These two protein chains interact to form a complex.

Sequence of the second protein:
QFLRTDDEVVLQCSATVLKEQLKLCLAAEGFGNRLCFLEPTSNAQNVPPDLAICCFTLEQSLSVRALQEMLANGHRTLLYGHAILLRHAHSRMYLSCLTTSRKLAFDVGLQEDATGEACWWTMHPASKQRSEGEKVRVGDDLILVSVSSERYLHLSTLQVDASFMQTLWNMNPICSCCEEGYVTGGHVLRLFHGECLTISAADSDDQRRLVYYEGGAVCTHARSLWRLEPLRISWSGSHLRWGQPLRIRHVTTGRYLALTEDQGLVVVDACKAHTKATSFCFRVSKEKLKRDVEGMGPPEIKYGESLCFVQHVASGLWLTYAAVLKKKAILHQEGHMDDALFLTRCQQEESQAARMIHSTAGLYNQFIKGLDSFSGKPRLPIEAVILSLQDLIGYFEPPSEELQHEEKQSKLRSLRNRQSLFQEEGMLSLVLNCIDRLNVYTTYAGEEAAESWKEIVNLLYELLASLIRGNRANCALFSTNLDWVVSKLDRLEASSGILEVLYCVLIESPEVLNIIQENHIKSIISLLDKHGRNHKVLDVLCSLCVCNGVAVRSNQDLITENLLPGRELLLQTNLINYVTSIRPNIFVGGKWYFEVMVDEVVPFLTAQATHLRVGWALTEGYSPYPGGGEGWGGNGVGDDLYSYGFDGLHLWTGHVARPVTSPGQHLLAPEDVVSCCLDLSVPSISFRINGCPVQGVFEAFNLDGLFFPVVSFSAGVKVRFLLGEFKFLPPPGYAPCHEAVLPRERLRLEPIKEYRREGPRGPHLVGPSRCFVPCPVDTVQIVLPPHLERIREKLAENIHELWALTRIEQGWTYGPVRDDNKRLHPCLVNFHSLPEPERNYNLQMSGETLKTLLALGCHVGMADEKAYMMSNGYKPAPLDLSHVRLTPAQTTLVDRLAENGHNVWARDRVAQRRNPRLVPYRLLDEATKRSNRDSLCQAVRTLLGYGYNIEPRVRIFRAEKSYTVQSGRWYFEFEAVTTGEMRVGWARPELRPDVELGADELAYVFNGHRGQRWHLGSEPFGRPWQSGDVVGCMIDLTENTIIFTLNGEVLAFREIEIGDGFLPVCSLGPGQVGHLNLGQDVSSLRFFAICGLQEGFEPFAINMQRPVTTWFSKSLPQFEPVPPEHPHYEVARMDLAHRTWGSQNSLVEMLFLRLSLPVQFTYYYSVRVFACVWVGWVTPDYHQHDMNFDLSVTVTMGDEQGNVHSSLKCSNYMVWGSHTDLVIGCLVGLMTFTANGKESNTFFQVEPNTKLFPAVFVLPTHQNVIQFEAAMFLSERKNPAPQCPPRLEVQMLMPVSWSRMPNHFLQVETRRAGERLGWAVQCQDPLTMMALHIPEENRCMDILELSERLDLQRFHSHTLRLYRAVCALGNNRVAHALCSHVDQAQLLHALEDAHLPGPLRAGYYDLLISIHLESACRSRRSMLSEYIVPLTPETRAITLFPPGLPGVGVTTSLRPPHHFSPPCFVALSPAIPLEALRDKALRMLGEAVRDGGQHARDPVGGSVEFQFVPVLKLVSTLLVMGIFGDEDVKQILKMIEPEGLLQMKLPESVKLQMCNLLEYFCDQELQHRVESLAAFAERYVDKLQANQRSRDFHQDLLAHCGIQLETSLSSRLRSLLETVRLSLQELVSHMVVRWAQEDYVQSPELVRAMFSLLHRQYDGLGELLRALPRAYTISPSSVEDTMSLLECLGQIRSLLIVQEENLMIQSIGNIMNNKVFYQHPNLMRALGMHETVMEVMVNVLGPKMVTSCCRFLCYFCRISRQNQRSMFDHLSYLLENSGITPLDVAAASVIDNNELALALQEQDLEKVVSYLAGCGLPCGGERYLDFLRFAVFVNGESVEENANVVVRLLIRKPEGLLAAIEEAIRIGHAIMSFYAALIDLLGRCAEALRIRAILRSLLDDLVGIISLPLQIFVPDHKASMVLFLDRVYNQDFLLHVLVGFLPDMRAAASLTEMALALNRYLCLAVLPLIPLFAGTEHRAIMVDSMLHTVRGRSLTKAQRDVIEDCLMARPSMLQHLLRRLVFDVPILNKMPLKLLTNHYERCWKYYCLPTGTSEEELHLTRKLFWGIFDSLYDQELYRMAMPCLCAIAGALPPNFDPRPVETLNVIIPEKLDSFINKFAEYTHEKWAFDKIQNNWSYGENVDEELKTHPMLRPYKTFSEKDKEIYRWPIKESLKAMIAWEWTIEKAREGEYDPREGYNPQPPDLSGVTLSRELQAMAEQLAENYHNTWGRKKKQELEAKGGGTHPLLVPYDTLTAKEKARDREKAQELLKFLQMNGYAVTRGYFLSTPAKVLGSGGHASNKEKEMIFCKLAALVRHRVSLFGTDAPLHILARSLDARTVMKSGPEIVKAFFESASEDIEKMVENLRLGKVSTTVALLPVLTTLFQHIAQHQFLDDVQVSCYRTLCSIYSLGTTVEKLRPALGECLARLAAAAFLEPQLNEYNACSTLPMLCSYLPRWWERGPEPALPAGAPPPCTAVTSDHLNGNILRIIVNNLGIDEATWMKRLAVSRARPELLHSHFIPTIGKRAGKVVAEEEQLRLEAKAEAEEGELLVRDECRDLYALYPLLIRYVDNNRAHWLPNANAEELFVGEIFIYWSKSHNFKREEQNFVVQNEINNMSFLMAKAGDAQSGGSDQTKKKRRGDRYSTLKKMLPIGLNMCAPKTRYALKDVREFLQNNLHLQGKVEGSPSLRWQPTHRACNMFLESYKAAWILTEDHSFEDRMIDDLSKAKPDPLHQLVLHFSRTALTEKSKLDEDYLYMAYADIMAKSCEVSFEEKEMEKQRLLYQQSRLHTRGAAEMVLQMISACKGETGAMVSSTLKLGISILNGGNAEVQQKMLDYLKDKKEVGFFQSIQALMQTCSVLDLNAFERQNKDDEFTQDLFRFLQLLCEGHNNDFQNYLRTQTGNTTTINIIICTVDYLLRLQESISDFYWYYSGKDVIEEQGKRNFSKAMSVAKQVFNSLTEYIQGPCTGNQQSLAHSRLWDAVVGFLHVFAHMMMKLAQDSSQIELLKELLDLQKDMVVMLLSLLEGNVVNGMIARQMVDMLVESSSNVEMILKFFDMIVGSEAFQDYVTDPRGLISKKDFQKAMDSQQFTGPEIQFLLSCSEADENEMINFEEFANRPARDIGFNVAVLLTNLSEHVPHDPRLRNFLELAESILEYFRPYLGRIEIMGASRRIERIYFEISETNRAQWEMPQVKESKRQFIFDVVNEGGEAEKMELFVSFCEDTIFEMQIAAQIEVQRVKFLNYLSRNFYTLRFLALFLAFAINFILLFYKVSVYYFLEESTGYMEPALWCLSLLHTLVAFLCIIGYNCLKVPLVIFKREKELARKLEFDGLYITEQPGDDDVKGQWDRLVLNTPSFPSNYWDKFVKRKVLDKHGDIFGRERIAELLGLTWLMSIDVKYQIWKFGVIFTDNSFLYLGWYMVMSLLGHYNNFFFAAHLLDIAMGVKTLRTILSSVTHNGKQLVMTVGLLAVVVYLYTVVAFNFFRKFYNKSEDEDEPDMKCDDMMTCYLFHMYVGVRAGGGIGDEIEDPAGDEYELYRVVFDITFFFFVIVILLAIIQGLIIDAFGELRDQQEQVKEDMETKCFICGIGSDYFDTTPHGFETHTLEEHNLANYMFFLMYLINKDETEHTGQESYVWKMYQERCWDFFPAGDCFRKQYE

Sequence of the first protein:
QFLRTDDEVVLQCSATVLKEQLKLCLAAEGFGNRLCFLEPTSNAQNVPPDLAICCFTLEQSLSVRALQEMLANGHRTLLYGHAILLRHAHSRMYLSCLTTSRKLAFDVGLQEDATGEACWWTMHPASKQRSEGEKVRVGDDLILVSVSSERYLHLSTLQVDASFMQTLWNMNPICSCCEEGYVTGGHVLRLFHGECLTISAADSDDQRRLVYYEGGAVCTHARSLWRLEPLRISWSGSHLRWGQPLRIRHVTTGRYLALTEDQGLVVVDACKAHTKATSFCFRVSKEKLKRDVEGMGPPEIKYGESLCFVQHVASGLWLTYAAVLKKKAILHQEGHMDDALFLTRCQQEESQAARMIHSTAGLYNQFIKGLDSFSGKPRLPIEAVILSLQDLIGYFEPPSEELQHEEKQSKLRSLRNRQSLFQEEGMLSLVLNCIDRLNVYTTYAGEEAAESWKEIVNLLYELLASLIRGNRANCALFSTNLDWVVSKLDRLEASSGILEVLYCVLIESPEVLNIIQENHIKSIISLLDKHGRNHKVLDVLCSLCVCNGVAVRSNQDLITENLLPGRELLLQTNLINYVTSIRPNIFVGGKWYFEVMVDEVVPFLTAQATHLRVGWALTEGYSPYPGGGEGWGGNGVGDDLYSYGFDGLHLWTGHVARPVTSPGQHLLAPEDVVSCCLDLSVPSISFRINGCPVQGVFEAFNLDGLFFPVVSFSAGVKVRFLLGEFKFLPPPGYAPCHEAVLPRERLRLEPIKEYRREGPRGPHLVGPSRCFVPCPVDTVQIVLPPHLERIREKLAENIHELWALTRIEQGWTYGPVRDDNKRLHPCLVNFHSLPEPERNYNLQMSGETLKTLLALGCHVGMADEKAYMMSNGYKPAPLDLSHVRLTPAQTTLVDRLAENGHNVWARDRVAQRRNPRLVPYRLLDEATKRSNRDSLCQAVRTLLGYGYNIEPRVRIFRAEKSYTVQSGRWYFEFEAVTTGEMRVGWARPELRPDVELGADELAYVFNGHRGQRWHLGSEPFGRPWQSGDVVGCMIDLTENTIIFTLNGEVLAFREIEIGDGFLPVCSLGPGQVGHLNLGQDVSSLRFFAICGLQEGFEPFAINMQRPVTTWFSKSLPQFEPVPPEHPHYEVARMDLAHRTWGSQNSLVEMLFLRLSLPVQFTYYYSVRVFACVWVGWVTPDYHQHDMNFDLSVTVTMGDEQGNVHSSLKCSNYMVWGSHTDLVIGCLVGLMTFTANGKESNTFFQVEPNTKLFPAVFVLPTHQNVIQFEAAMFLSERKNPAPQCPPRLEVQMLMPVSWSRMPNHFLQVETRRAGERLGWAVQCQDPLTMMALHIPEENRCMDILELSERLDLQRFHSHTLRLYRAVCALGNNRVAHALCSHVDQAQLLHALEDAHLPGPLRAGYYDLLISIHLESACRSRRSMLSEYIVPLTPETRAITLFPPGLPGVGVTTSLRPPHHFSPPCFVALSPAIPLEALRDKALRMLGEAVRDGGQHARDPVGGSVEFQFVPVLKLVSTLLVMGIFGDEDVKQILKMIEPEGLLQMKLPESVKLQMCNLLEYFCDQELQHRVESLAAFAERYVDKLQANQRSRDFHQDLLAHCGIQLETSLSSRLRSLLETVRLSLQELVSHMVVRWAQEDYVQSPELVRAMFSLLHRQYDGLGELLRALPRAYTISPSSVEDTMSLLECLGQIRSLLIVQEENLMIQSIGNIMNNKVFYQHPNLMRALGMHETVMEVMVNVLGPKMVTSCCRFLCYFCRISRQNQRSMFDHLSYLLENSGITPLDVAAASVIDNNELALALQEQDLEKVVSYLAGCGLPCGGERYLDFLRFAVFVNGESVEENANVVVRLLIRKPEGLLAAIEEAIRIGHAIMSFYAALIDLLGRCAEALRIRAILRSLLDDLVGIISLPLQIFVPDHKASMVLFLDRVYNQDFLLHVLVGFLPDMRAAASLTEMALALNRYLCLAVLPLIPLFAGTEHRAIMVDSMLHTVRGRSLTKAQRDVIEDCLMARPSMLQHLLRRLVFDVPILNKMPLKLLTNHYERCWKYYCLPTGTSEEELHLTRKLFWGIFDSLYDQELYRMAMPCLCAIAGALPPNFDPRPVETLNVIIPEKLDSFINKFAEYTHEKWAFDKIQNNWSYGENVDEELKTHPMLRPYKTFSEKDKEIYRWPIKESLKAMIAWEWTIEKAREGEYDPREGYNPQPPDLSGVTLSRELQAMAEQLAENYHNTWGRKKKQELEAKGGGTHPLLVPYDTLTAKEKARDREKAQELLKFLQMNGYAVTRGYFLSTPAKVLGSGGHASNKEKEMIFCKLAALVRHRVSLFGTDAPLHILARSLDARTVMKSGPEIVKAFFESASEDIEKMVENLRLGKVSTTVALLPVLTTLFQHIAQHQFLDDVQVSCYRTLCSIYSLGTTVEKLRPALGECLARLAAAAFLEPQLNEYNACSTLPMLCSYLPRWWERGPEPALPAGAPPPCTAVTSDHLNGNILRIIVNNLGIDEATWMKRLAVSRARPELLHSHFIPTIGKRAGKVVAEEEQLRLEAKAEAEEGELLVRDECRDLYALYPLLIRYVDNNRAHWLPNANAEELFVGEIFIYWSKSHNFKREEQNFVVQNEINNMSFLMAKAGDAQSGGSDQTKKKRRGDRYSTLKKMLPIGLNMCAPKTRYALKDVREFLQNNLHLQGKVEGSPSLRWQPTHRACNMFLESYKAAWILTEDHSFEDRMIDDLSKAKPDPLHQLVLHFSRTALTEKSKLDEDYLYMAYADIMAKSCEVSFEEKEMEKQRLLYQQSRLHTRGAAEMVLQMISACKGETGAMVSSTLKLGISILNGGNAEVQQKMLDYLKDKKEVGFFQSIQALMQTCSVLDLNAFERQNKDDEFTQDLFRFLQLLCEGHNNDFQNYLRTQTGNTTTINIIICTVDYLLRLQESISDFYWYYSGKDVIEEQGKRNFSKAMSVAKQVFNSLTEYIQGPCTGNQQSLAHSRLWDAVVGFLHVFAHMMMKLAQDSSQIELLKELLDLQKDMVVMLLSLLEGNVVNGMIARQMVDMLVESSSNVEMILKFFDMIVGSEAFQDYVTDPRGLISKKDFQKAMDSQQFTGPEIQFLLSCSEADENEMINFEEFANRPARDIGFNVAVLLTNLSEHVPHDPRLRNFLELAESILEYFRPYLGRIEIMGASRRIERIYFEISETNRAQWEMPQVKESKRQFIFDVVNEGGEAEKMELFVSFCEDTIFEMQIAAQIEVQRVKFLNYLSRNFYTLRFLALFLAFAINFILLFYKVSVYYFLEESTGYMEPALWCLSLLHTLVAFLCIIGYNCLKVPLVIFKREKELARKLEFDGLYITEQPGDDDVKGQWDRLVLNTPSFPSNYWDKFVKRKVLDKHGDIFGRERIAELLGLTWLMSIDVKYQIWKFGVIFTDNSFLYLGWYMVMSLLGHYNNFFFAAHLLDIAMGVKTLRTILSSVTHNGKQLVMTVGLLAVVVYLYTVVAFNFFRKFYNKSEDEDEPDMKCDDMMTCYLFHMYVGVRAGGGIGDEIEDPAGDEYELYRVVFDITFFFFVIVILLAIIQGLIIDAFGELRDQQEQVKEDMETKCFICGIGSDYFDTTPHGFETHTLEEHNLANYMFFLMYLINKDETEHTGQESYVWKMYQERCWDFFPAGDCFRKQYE

Contacts between the two chains:
Residue K162 in the second protein interacts with residue D3987 in the first protein (closest heavy-atom distance 2.5 Å).
Residue L4935 in the second protein is in contact with residue F4940 in the first protein (closest heavy-atom distance 3.4 Å).
Residue S158 in the second protein contacts residue R3984 in the first protein (closest heavy-atom distance 3.2 Å).
Residue R157 in the second protein interacts with residue M384 in the first protein (closest heavy-atom distance 3.2 Å).
Residue R4860 in the second protein interacts with residue V4582 in the first protein (closest heavy-atom distance 2.9 Å).
Residue R178 in the second protein contacts residue S2459 in the first protein (closest heavy-atom distance 3.3 Å).
Residue D1207 in the second protein contacts residue D3501 in the first protein (closest heavy-atom distance 3.5 Å).
Residue F195 in the second protein contacts residue I2358 in the first protein (closest heavy-atom distance 2.8 Å).
Residue D168 in the second protein is in contact with residue H383 in the first protein (closest heavy-atom distance 3.3 Å).
Residue F4732 in the second protein interacts with residue S4099 in the first protein (closest heavy-atom distance 3.3 Å).
Residue E4942 in the second protein is in contact with residue R4944 in the first protein (closest heavy-atom distance 3.4 Å).
Residue M4879 in the second protein interacts with residue L4577 in the first protein (closest heavy-atom distance 2.8 Å).
Residue G4941 in the second protein contacts residue R4944 in the first protein (closest heavy-atom distance 3.4 Å).
Residue D4877 in the second protein interacts with residue K4581 in the first protein (closest heavy-atom distance 3.1 Å).
Residue F4856 in the second protein interacts with residue K4581 in the first protein (closest heavy-atom distance 3.4 Å).
Residue Q156 in the second protein contacts residue D385 in the first protein (closest heavy-atom distance 3.0 Å).
Residue E159 in the second protein is in contact with residue E3928 in the first protein (closest heavy-atom distance 2.8 Å).
Residue K162 in the second protein interacts with residue E4050 in the first protein (closest heavy-atom distance 2.3 Å).
Residue V4914 in the second protein is in contact with residue Y4888 in the first protein (closest heavy-atom distance 3.4 Å).
Residue M4839 in the second protein is in contact with residue T4822 in the first protein (closest heavy-atom distance 3.3 Å).
Residue E80 in the second protein is in contact with residue S3938 in the first protein (closest heavy-atom distance 3.4 Å).
Residue R4860 in the second protein contacts residue Y4629 in the first protein (closest heavy-atom distance 3.0 Å).
Residue Q4836 in the second protein is in contact with residue T4825 in the first protein (closest heavy-atom distance 3.1 Å).
Residue D4938 in the second protein interacts with residue G4941 in the first protein (closest heavy-atom distance 3.1 Å).
Residue D4938 in the second protein interacts with residue R4944 in the first protein (closest heavy-atom distance 3.1 Å).
Residue I4931 in the second protein is in contact with residue F4940 in the first protein (closest heavy-atom distance 3.4 Å).
Residue G4934 in the second protein interacts with residue F4940 in the first protein (closest heavy-atom distance 3.2 Å).
Residue L4843 in the second protein interacts with residue L4827 in the first protein (closest heavy-atom distance 3.3 Å).
Residue F133 in the second protein is in contact with residue S2459 in the first protein (closest heavy-atom distance 3.5 Å).
Residue D4938 in the second protein contacts residue F4940 in the first protein (closest heavy-atom distance 3.0 Å).
Residue Q4836 in the second protein contacts residue I4826 in the first protein (closest heavy-atom distance 2.9 Å).
Residue I4731 in the second protein is in contact with residue S4099 in the first protein (closest heavy-atom distance 2.6 Å).
Residue M4880 in the second protein is in contact with residue L4578 in the first protein (closest heavy-atom distance 3.4 Å).
Residue R76 in the second protein contacts residue W3935 in the first protein (closest heavy-atom distance 3.5 Å).
Residue G4934 in the second protein contacts residue I4937 in the first protein (closest heavy-atom distance 2.7 Å).
Residue G4898 in the second protein interacts with residue Y4888 in the first protein (closest heavy-atom distance 3.1 Å).
Residue R76 in the second protein is in contact with residue E3848 in the first protein (closest heavy-atom distance 2.8 Å).
Residue V174 in the second protein is in contact with residue R2452 in the first protein (closest heavy-atom distance 3.3 Å).
Residue D4917 in the second protein is in contact with residue Y4888 in the first protein (closest heavy-atom distance 2.6 Å).
Residue Q4933 in the second protein interacts with residue Q4933 in the first protein (closest heavy-atom distance 3.1 Å).
Residue G4895 in the second protein is in contact with residue R4892 in the first protein (closest heavy-atom distance 2.6 Å).
Residue M4839 in the second protein interacts with residue L4823 in the first protein (closest heavy-atom distance 2.9 Å).
Residue Y4849 in the second protein interacts with residue L4813 in the first protein (closest heavy-atom distance 3.2 Å).
Residue D4878 in the second protein interacts with residue K4581 in the first protein (closest heavy-atom distance 3.4 Å).
Residue E80 in the second protein contacts residue G3939 in the first protein (closest heavy-atom distance 3.4 Å).
Residue Q1220 in the second protein contacts residue A3484 in the first protein (closest heavy-atom distance 3.1 Å).
Residue Y179 in the second protein is in contact with residue R2359 in the first protein (closest heavy-atom distance 3.3 Å).
Residue L131 in the second protein interacts with residue S2459 in the first protein (closest heavy-atom distance 3.2 Å).
Residue D4945 in the second protein interacts with residue R4944 in the first protein (closest heavy-atom distance 2.6 Å).
Residue E144 in the second protein is in contact with residue R2452 in the first protein (closest heavy-atom distance 3.3 Å).
Residue I4931 in the second protein contacts residue I4826 in the first protein (closest heavy-atom distance 3.4 Å).
Residue M4879 in the second protein contacts residue Y4580 in the first protein (closest heavy-atom distance 3.0 Å).
Residue D4917 in the second protein interacts with residue R4892 in the first protein (closest heavy-atom distance 2.5 Å).
Residue N4857 in the second protein contacts residue F4807 in the first protein (closest heavy-atom distance 3.2 Å).
Residue Q4836 in the second protein is in contact with residue T4822 in the first protein (closest heavy-atom distance 2.8 Å).
Residue D4899 in the second protein contacts residue R4892 in the first protein (closest heavy-atom distance 3.1 Å).
Residue Y4849 in the second protein contacts residue N4574 in the first protein (closest heavy-atom distance 2.7 Å).
Residue G4898 in the second protein contacts residue R4892 in the first protein (closest heavy-atom distance 3.1 Å).
Residue R76 in the second protein is in contact with residue Y3936 in the first protein (closest heavy-atom distance 2.9 Å).
Residue I4918 in the second protein contacts residue M4887 in the first protein (closest heavy-atom distance 3.3 Å).